Sequence of chain B:
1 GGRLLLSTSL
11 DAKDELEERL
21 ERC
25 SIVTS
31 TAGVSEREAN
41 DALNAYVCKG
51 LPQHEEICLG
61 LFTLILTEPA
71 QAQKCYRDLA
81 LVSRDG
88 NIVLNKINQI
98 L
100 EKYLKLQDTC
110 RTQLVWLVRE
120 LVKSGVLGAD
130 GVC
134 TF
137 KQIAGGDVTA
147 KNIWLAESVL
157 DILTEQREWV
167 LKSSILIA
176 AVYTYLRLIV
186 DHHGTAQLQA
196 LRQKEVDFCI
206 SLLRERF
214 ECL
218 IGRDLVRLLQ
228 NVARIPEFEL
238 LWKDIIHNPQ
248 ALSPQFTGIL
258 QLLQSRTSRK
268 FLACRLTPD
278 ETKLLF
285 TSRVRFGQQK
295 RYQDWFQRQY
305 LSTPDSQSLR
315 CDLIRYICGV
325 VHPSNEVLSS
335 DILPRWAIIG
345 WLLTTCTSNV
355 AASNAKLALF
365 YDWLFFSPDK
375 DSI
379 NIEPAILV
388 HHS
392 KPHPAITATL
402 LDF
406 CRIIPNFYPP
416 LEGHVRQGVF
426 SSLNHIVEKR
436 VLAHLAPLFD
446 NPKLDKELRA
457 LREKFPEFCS

The following describes two proteins that form a bound complex.

Sequence of chain A:
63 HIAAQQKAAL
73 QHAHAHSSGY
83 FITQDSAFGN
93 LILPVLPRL

Residue-level contacts at the interface:
Residue D403 in chain B contacts residue S88 in chain A (closest heavy-atom distance 2.7 Å).
Residue D403 in chain B interacts with residue N92 in chain A (closest heavy-atom distance 2.8 Å).
Residue T400 in chain B interacts with residue F90 in chain A (closest heavy-atom distance 2.7 Å).
Residue Q227 in chain B is in contact with residue Y82 in chain A (closest heavy-atom distance 3.2 Å).
Residue N228 in chain B interacts with residue S80 in chain A (closest heavy-atom distance 2.7 Å).
Residue A399 in chain B interacts with residue F90 in chain A (closest heavy-atom distance 4.1 Å).
Residue R231 in chain B interacts with residue G81 in chain A (closest heavy-atom distance 3.2 Å).
Residue S357 in chain B is in contact with residue I94 in chain A (closest heavy-atom distance 3.3 Å).
Residue R407 in chain B contacts residue S88 in chain A (closest heavy-atom distance 3.8 Å).
Residue D403 in chain B is in contact with residue F90 in chain A (closest heavy-atom distance 3.9 Å).
Residue R407 in chain B interacts with residue D87 in chain A (closest heavy-atom distance 3.2 Å).
Residue P414 in chain B interacts with residue R100 in chain A (closest heavy-atom distance 3.9 Å).
Residue H188 in chain B contacts residue H78 in chain A (closest heavy-atom distance 3.6 Å).
Residue A230 in chain B contacts residue P99 in chain A (closest heavy-atom distance 3.7 Å).
Residue N228 in chain B interacts with residue G81 in chain A (closest heavy-atom distance 3.2 Å).
Residue D450 in chain B interacts with residue F90 in chain A (closest heavy-atom distance 3.5 Å).
Residue S357 in chain B is in contact with residue P96 in chain A (closest heavy-atom distance 3.5 Å).
Residue A230 in chain B interacts with residue S80 in chain A (closest heavy-atom distance 3.1 Å).
Residue K360 in chain B contacts residue N92 in chain A (closest heavy-atom distance 2.9 Å).
Residue N411 in chain B contacts residue Q86 in chain A (closest heavy-atom distance 3.3 Å).
Residue R231 in chain B interacts with residue H76 in chain A (closest heavy-atom distance 3.4 Å).
Residue F404 in chain B interacts with residue N92 in chain A (closest heavy-atom distance 3.4 Å).
Residue K360 in chain B is in contact with residue G91 in chain A (closest heavy-atom distance 3.1 Å).
Residue F412 in chain B contacts residue L98 in chain A (closest heavy-atom distance 2.9 Å).
Residue L453 in chain B interacts with residue F90 in chain A (closest heavy-atom distance 3.7 Å).
Residue Y413 in chain B is in contact with residue P99 in chain A (closest heavy-atom distance 3.9 Å).
Residue R407 in chain B is in contact with residue Q86 in chain A (closest heavy-atom distance 3.0 Å).
Residue W239 in chain B contacts residue P99 in chain A (closest heavy-atom distance 3.5 Å).
Residue I408 in chain B is in contact with residue L95 in chain A (closest heavy-atom distance 4.2 Å).
Residue I243 in chain B is in contact with residue L101 in chain A (closest heavy-atom distance 3.7 Å).
Residue F404 in chain B interacts with residue P96 in chain A (closest heavy-atom distance 4.1 Å).
Residue V229 in chain B is in contact with residue S80 in chain A (closest heavy-atom distance 3.3 Å).
Residue R231 in chain B interacts with residue S80 in chain A (closest heavy-atom distance 2.8 Å).
Residue N411 in chain B is in contact with residue I84 in chain A (closest heavy-atom distance 3.6 Å).
Residue Y413 in chain B interacts with residue L98 in chain A (closest heavy-atom distance 3.7 Å).
Residue V354 in chain B is in contact with residue F83 in chain A (closest heavy-atom distance 3.8 Å).
Residue N411 in chain B contacts residue R100 in chain A (closest heavy-atom distance 2.9 Å).
Residue N353 in chain B is in contact with residue G91 in chain A (closest heavy-atom distance 4.0 Å).
Residue N411 in chain B interacts with residue L95 in chain A (closest heavy-atom distance 3.9 Å).
Residue T400 in chain B contacts residue N92 in chain A (closest heavy-atom distance 3.0 Å).
Residue N358 in chain B is in contact with residue P96 in chain A (closest heavy-atom distance 3.6 Å).
Residue V223 in chain B contacts residue L98 in chain A (closest heavy-atom distance 3.7 Å).
Residue I408 in chain B is in contact with residue P96 in chain A (closest heavy-atom distance 3.9 Å).
Residue L361 in chain B interacts with residue P96 in chain A (closest heavy-atom distance 3.6 Å).
Residue W239 in chain B is in contact with residue L98 in chain A (closest heavy-atom distance 3.6 Å).
Residue N358 in chain B contacts residue F83 in chain A (closest heavy-atom distance 3.7 Å).
Residue Q227 in chain B contacts residue V97 in chain A (closest heavy-atom distance 3.5 Å).
Residue V354 in chain B contacts residue A75 in chain A (closest heavy-atom distance 3.6 Å).
Residue F404 in chain B is in contact with residue L95 in chain A (closest heavy-atom distance 3.6 Å).
Residue H244 in chain B is in contact with residue L101 in chain A (closest heavy-atom distance 3.6 Å).
Residue V354 in chain B is in contact with residue S79 in chain A (closest heavy-atom distance 4.0 Å).
Residue N411 in chain B interacts with residue V97 in chain A (closest heavy-atom distance 3.4 Å).
Residue R407 in chain B interacts with residue L95 in chain A (closest heavy-atom distance 3.6 Å).
Residue F412 in chain B is in contact with residue V97 in chain A (closest heavy-atom distance 3.6 Å).
Residue A230 in chain B interacts with residue Y82 in chain A (closest heavy-atom distance 3.9 Å).
Residue Q227 in chain B interacts with residue G81 in chain A (closest heavy-atom distance 3.4 Å).
Residue N353 in chain B is in contact with residue I94 in chain A (closest heavy-atom distance 3.4 Å).
Residue I232 in chain B contacts residue S80 in chain A (closest heavy-atom distance 3.9 Å).
Residue Q227 in chain B is in contact with residue L98 in chain A (closest heavy-atom distance 3.7 Å).
Residue Q227 in chain B contacts residue P96 in chain A (closest heavy-atom distance 3.6 Å).